These two protein chains interact to form a complex.

Sequence of chain A:
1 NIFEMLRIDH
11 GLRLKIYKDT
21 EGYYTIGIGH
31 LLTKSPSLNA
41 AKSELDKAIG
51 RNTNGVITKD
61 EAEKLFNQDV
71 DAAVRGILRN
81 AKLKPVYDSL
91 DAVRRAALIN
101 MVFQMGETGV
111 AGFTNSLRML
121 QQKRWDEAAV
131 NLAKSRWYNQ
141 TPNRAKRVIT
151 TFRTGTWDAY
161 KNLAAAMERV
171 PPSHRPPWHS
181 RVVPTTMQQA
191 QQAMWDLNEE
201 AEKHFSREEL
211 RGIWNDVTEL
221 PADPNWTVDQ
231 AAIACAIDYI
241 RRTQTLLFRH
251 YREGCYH

Contacts between the two chains:
Residue S58 in chain B contacts residue E168 in chain A (closest heavy-atom distance 2.6 Å).
Residue S92 in chain B interacts with residue Q244 in chain A (closest heavy-atom distance 3.7 Å).
Residue E61 in chain B interacts with residue E168 in chain A (closest heavy-atom distance 3.7 Å).
Residue Y87 in chain B contacts residue V170 in chain A (closest heavy-atom distance 3.6 Å).
Residue M122 in chain B interacts with residue P171 in chain A (closest heavy-atom distance 3.7 Å).
Residue N88 in chain B interacts with residue P177 in chain A (closest heavy-atom distance 3.5 Å).
Residue E84 in chain B interacts with residue V170 in chain A (closest heavy-atom distance 3.8 Å).
Residue Y87 in chain B contacts residue P172 in chain A (closest heavy-atom distance 3.2 Å).
Residue A59 in chain B is in contact with residue E168 in chain A (closest heavy-atom distance 3.6 Å).
Residue G51 in chain B is in contact with residue R241 in chain A (closest heavy-atom distance 3.4 Å).
Residue Y87 in chain B is in contact with residue P171 in chain A (closest heavy-atom distance 2.5 Å).
Residue N91 in chain B is in contact with residue Q244 in chain A (closest heavy-atom distance 3.0 Å).
Residue E47 in chain B is in contact with residue R181 in chain A (closest heavy-atom distance 3.7 Å).
Residue T111 in chain B interacts with residue Y251 in chain A (closest heavy-atom distance 3.7 Å).
Residue W112 in chain B interacts with residue Q244 in chain A (closest heavy-atom distance 2.9 Å).
Residue L75 in chain B is in contact with residue V170 in chain A (closest heavy-atom distance 3.4 Å).
Residue W112 in chain B contacts residue E200 in chain A (closest heavy-atom distance 3.4 Å).
Residue L334 in chain B interacts with residue R249 in chain A (closest heavy-atom distance 3.2 Å).
Residue E44 in chain B contacts residue R241 in chain A (closest heavy-atom distance 2.8 Å).
Residue S50 in chain B is in contact with residue R241 in chain A (closest heavy-atom distance 3.8 Å).
Residue Y87 in chain B is in contact with residue H174 in chain A (closest heavy-atom distance 3.8 Å).
Residue F286 in chain B is in contact with residue R249 in chain A (closest heavy-atom distance 3.6 Å).
Residue Q72 in chain B is in contact with residue H179 in chain A (closest heavy-atom distance 3.4 Å).
Residue T70 in chain B is in contact with residue H179 in chain A (closest heavy-atom distance 3.7 Å).
Residue S86 in chain B interacts with residue H174 in chain A (closest heavy-atom distance 2.9 Å).
Residue E47 in chain B is in contact with residue R241 in chain A (closest heavy-atom distance 3.3 Å).
Residue A85 in chain B contacts residue P171 in chain A (closest heavy-atom distance 3.8 Å).
Residue F286 in chain B contacts residue R252 in chain A (closest heavy-atom distance 3.6 Å).
Residue E49 in chain B is in contact with residue R241 in chain A (closest heavy-atom distance 3.0 Å).
Residue N335 in chain B contacts residue R249 in chain A (closest heavy-atom distance 2.8 Å).
Residue C69 in chain B interacts with residue T245 in chain A (closest heavy-atom distance 3.4 Å).
Residue N88 in chain B is in contact with residue R175 in chain A (closest heavy-atom distance 3.0 Å).
Residue W112 in chain B is in contact with residue Y251 in chain A (closest heavy-atom distance 3.8 Å).
Residue R181 in chain B contacts residue R252 in chain A (closest heavy-atom distance 2.8 Å).
Residue Q72 in chain B is in contact with residue P177 in chain A (closest heavy-atom distance 3.3 Å).
Residue F126 in chain B is in contact with residue P171 in chain A (closest heavy-atom distance 3.5 Å).
Residue M336 in chain B is in contact with residue R241 in chain A (closest heavy-atom distance 3.5 Å).
Residue R60 in chain B interacts with residue E168 in chain A (closest heavy-atom distance 2.9 Å).
Residue F311 in chain B interacts with residue R249 in chain A (closest heavy-atom distance 3.6 Å).
Residue W112 in chain B interacts with residue L247 in chain A (closest heavy-atom distance 3.4 Å).
Residue A93 in chain B is in contact with residue F248 in chain A (closest heavy-atom distance 3.6 Å).
Residue F63 in chain B contacts residue E168 in chain A (closest heavy-atom distance 3.2 Å).
Residue N327 in chain B contacts residue R249 in chain A (closest heavy-atom distance 3.2 Å).
Residue S124 in chain B interacts with residue P172 in chain A (closest heavy-atom distance 3.2 Å).
Residue T53 in chain B contacts residue F248 in chain A (closest heavy-atom distance 3.8 Å).
Residue M336 in chain B is in contact with residue T245 in chain A (closest heavy-atom distance 3.5 Å).
Residue F126 in chain B is in contact with residue H174 in chain A (closest heavy-atom distance 2.6 Å).
Residue P285 in chain B contacts residue E253 in chain A (closest heavy-atom distance 3.2 Å).
Residue M122 in chain B interacts with residue V170 in chain A (closest heavy-atom distance 3.5 Å).
Residue T338 in chain B interacts with residue R249 in chain A (closest heavy-atom distance 3.3 Å).
Residue C69 in chain B interacts with residue Q244 in chain A (closest heavy-atom distance 3.1 Å).
Residue R62 in chain B contacts residue E168 in chain A (closest heavy-atom distance 2.7 Å).
Residue R60 in chain B is in contact with residue A166 in chain A (closest heavy-atom distance 3.4 Å).
Residue R62 in chain B interacts with residue M167 in chain A (closest heavy-atom distance 3.4 Å).
Residue N88 in chain B is in contact with residue H174 in chain A (closest heavy-atom distance 3.1 Å).
Residue A85 in chain B contacts residue S173 in chain A (closest heavy-atom distance 3.0 Å).
Residue R60 in chain B contacts residue M167 in chain A (closest heavy-atom distance 3.8 Å).
Residue F311 in chain B interacts with residue R252 in chain A (closest heavy-atom distance 2.9 Å).
Residue S86 in chain B contacts residue S173 in chain A (closest heavy-atom distance 3.0 Å).
Residue K180 in chain B interacts with residue Y256 in chain A (closest heavy-atom distance 2.7 Å).

Sequence of chain B:
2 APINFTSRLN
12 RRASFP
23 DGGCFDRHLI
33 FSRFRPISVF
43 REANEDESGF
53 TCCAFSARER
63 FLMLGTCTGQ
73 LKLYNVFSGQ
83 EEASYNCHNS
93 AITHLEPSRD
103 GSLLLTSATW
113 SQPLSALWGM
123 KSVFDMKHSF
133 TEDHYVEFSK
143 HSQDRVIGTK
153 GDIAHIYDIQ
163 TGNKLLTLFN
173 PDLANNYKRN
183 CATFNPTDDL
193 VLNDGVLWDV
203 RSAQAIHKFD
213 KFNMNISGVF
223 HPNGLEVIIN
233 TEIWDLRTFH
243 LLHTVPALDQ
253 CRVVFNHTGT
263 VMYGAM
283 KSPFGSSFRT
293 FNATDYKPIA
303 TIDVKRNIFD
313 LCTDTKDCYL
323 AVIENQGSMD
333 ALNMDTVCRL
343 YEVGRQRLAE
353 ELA